Interface contacts:
Residue R47 in chain B is in contact with residue D173 in chain A (closest heavy-atom distance 4.1 Å).
Residue E212 in chain B contacts residue V109 in chain A (closest heavy-atom distance 3.0 Å).
Residue T45 in chain B interacts with residue F157 in chain A (closest heavy-atom distance 3.8 Å).
Residue I200 in chain B is in contact with residue L105 in chain A (closest heavy-atom distance 3.6 Å).
Residue K209 in chain B interacts with residue A112 in chain A (closest heavy-atom distance 4.4 Å).
Residue V205 in chain B contacts residue A108 in chain A (closest heavy-atom distance 3.4 Å).
Residue L43 in chain B is in contact with residue L153 in chain A (closest heavy-atom distance 4.3 Å).
Residue G163 in chain B contacts residue P172 in chain A (closest heavy-atom distance 4.0 Å).
Residue F57 in chain B is in contact with residue F157 in chain A (closest heavy-atom distance 3.5 Å).
Residue I176 in chain B is in contact with residue Q158 in chain A (closest heavy-atom distance 3.2 Å).
Residue K164 in chain B is in contact with residue E206 in chain A (closest heavy-atom distance 3.7 Å).
Residue F57 in chain B is in contact with residue T160 in chain A (closest heavy-atom distance 3.8 Å).
Residue E213 in chain B interacts with residue Q116 in chain A (closest heavy-atom distance 3.6 Å).
Residue R208 in chain B is in contact with residue L105 in chain A (closest heavy-atom distance 3.6 Å).
Residue V205 in chain B contacts residue A112 in chain A (closest heavy-atom distance 4.5 Å).
Residue E181 in chain B is in contact with residue N115 in chain A (closest heavy-atom distance 4.5 Å).
Residue Q260 in chain B contacts residue E206 in chain A (closest heavy-atom distance 3.3 Å).
Residue T56 in chain B contacts residue F157 in chain A (closest heavy-atom distance 3.6 Å).
Residue P50 in chain B contacts residue F114 in chain A (closest heavy-atom distance 3.8 Å).
Residue S51 in chain B contacts residue N115 in chain A (closest heavy-atom distance 3.2 Å).
Residue T45 in chain B contacts residue D173 in chain A (closest heavy-atom distance 2.7 Å).
Residue S177 in chain B interacts with residue K161 in chain A (closest heavy-atom distance 3.8 Å).
Residue E53 in chain B interacts with residue W117 in chain A (closest heavy-atom distance 3.6 Å).
Residue L52 in chain B is in contact with residue W117 in chain A (closest heavy-atom distance 3.0 Å).
Residue F57 in chain B contacts residue L153 in chain A (closest heavy-atom distance 4.4 Å).
Residue L182 in chain B is in contact with residue N115 in chain A (closest heavy-atom distance 3.1 Å).
Residue F57 in chain B is in contact with residue L176 in chain A (closest heavy-atom distance 3.7 Å).
Residue P54 in chain B is in contact with residue F157 in chain A (closest heavy-atom distance 3.5 Å).
Residue P54 in chain B interacts with residue Q164 in chain A (closest heavy-atom distance 4.1 Å).
Residue E213 in chain B contacts residue F114 in chain A (closest heavy-atom distance 3.8 Å).
Residue E213 in chain B is in contact with residue L118 in chain A (closest heavy-atom distance 4.0 Å).
Residue F166 in chain B contacts residue L170 in chain A (closest heavy-atom distance 3.9 Å).
Residue L55 in chain B is in contact with residue F157 in chain A (closest heavy-atom distance 3.1 Å).
Residue V205 in chain B is in contact with residue V109 in chain A (closest heavy-atom distance 4.2 Å).
Residue P54 in chain B is in contact with residue W117 in chain A (closest heavy-atom distance 3.3 Å).
Residue K209 in chain B is in contact with residue F114 in chain A (closest heavy-atom distance 4.0 Å).
Residue I176 in chain B is in contact with residue F157 in chain A (closest heavy-atom distance 3.9 Å).
Residue Y160 in chain B contacts residue Y174 in chain A (closest heavy-atom distance 3.4 Å).
Residue D183 in chain B contacts residue N115 in chain A (closest heavy-atom distance 3.2 Å).
Residue S51 in chain B interacts with residue F114 in chain A (closest heavy-atom distance 3.5 Å).
Residue A42 in chain B contacts residue T177 in chain A (closest heavy-atom distance 4.0 Å).
Residue Y160 in chain B interacts with residue D173 in chain A (closest heavy-atom distance 3.3 Å).
Residue P180 in chain B interacts with residue N115 in chain A (closest heavy-atom distance 3.8 Å).
Residue K209 in chain B contacts residue V109 in chain A (closest heavy-atom distance 3.2 Å).
Residue F214 in chain B is in contact with residue L170 in chain A (closest heavy-atom distance 3.9 Å).
Residue P54 in chain B is in contact with residue K161 in chain A (closest heavy-atom distance 3.4 Å).
Residue R208 in chain B interacts with residue V109 in chain A (closest heavy-atom distance 4.3 Å).
Residue L43 in chain B is in contact with residue T177 in chain A (closest heavy-atom distance 3.1 Å).
Residue L182 in chain B interacts with residue P113 in chain A (closest heavy-atom distance 3.7 Å).
Residue R47 in chain B interacts with residue W117 in chain A (closest heavy-atom distance 4.1 Å).
Residue V44 in chain B interacts with residue D173 in chain A (closest heavy-atom distance 3.5 Å).
Residue L43 in chain B interacts with residue D173 in chain A (closest heavy-atom distance 3.7 Å).
Residue I206 in chain B is in contact with residue F114 in chain A (closest heavy-atom distance 4.4 Å).
Residue Y160 in chain B contacts residue T177 in chain A (closest heavy-atom distance 2.7 Å).
Residue R47 in chain B interacts with residue L170 in chain A (closest heavy-atom distance 4.0 Å).
Residue I176 in chain B is in contact with residue V154 in chain A (closest heavy-atom distance 3.8 Å).
Residue F210 in chain B contacts residue F114 in chain A (closest heavy-atom distance 3.6 Å).
Residue I200 in chain B interacts with residue E104 in chain A (closest heavy-atom distance 3.5 Å).
Residue E53 in chain B is in contact with residue N115 in chain A (closest heavy-atom distance 4.3 Å).
Residue V205 in chain B contacts residue L105 in chain A (closest heavy-atom distance 4.0 Å).

This data describes a binding interaction between two proteins.

Sequence of chain A:
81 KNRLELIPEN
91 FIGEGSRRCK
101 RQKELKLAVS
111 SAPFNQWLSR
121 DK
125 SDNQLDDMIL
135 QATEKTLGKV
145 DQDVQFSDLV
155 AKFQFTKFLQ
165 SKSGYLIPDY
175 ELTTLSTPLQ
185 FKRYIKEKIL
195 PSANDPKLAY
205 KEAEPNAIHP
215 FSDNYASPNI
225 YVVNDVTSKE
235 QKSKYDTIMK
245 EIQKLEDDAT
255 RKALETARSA

Sequence of chain B:
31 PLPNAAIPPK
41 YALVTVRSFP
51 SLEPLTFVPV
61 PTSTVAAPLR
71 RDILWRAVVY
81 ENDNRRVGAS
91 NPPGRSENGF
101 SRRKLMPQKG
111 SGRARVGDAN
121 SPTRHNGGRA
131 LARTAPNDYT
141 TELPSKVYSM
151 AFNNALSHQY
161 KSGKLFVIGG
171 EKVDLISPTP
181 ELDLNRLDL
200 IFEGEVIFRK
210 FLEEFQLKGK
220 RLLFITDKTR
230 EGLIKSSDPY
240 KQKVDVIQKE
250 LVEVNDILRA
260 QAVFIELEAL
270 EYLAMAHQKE